This data describes a binding interaction between two proteins.

Sequence of chain B:
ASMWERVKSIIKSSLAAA

Sequence of chain A:
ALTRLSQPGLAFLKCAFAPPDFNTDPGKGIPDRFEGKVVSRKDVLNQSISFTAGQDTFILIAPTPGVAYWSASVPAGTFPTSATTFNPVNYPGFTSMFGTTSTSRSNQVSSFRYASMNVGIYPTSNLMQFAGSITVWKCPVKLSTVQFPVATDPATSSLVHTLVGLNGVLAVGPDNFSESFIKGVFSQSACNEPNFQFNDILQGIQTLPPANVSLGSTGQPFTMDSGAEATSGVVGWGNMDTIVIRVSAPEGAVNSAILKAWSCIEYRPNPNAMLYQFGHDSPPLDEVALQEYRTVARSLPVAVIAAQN

Interface contacts:
Residue D75 in chain A is in contact with residue S2 in chain B (closest heavy-atom distance 4.5 Å).
Residue A72 in chain A contacts residue V7 in chain B (closest heavy-atom distance 4.9 Å).
Residue L354 in chain A contacts residue M3 in chain B (closest heavy-atom distance 5.0 Å).
Residue V342 in chain A contacts residue L15 in chain B (closest heavy-atom distance 4.5 Å).
Residue A55 in chain A interacts with residue I11 in chain B (closest heavy-atom distance 4.8 Å).
Residue E346 in chain A contacts residue I11 in chain B (closest heavy-atom distance 3.8 Å).
Residue D75 in chain A interacts with residue M3 in chain B (closest heavy-atom distance 4.5 Å).
Residue L56 in chain A contacts residue L15 in chain B (closest heavy-atom distance 4.3 Å).
Residue L56 in chain A interacts with residue I11 in chain B (closest heavy-atom distance 3.6 Å).
Residue F71 in chain A contacts residue V7 in chain B (closest heavy-atom distance 4.0 Å).
Residue V350 in chain A contacts residue I11 in chain B (closest heavy-atom distance 4.6 Å).
Residue L56 in chain A is in contact with residue W4 in chain B (closest heavy-atom distance 4.7 Å).
Residue L56 in chain A is in contact with residue K12 in chain B (closest heavy-atom distance 3.2 Å).
Residue V350 in chain A interacts with residue R6 in chain B (closest heavy-atom distance 4.8 Å).
Residue T349 in chain A is in contact with residue I10 in chain B (closest heavy-atom distance 4.6 Å).
Residue A72 in chain A interacts with residue W4 in chain B (closest heavy-atom distance 4.0 Å).
Residue A72 in chain A interacts with residue M3 in chain B (closest heavy-atom distance 4.8 Å).
Residue A55 in chain A is in contact with residue K12 in chain B (closest heavy-atom distance 4.3 Å).
Residue P355 in chain A interacts with residue R6 in chain B (closest heavy-atom distance 4.2 Å).
Residue V358 in chain A interacts with residue M3 in chain B (closest heavy-atom distance 3.7 Å).
Residue K68 in chain A is in contact with residue W4 in chain B (closest heavy-atom distance 3.1 Å).
Residue Q362 in chain A interacts with residue A1 in chain B (closest heavy-atom distance 2.7 Å).
Residue L56 in chain A contacts residue K8 in chain B (closest heavy-atom distance 3.2 Å).
Residue L354 in chain A is in contact with residue R6 in chain B (closest heavy-atom distance 4.2 Å).
Residue N363 in chain A contacts residue S2 in chain B (closest heavy-atom distance 3.9 Å).
Residue A55 in chain A is in contact with residue L15 in chain B (closest heavy-atom distance 3.0 Å).
Residue F71 in chain A contacts residue M3 in chain B (closest heavy-atom distance 4.0 Å).
Residue Q362 in chain A interacts with residue M3 in chain B (closest heavy-atom distance 4.2 Å).
Residue L64 in chain A is in contact with residue W4 in chain B (closest heavy-atom distance 4.9 Å).
Residue L354 in chain A contacts residue I10 in chain B (closest heavy-atom distance 4.3 Å).
Residue Q362 in chain A interacts with residue S2 in chain B (closest heavy-atom distance 4.7 Å).
Residue V350 in chain A contacts residue I10 in chain B (closest heavy-atom distance 4.3 Å).
Residue Q242 in chain A is in contact with residue M3 in chain B (closest heavy-atom distance 4.5 Å).
Residue N363 in chain A interacts with residue M3 in chain B (closest heavy-atom distance 2.9 Å).
Residue V350 in chain A contacts residue V7 in chain B (closest heavy-atom distance 4.3 Å).
Residue Q362 in chain A contacts residue R6 in chain B (closest heavy-atom distance 3.6 Å).
Residue S353 in chain A is in contact with residue I10 in chain B (closest heavy-atom distance 3.3 Å).
Residue T349 in chain A contacts residue S14 in chain B (closest heavy-atom distance 3.5 Å).
Residue E346 in chain A interacts with residue L15 in chain B (closest heavy-atom distance 3.0 Å).
Residue D75 in chain A interacts with residue W4 in chain B (closest heavy-atom distance 3.9 Å).
Residue F240 in chain A interacts with residue M3 in chain B (closest heavy-atom distance 3.8 Å).